Sequence of chain B:
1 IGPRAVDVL

Residue-level contacts at the interface:
Residue E163 in chain A is in contact with residue I1 in chain B (closest heavy-atom distance 4.1 Å).
Residue L95 in chain A contacts residue L9 in chain B (closest heavy-atom distance 4.4 Å).
Residue N70 in chain A contacts residue P3 in chain B (closest heavy-atom distance 3.1 Å).
Residue W147 in chain A is in contact with residue L9 in chain B (closest heavy-atom distance 4.1 Å).
Residue W114 in chain A interacts with residue R4 in chain B (closest heavy-atom distance 3.5 Å).
Residue S73 in chain A is in contact with residue V6 in chain B (closest heavy-atom distance 4.3 Å).
Residue S73 in chain A interacts with residue V8 in chain B (closest heavy-atom distance 4.1 Å).
Residue S73 in chain A contacts residue A5 in chain B (closest heavy-atom distance 3.3 Å).
Residue N70 in chain A interacts with residue R4 in chain B (closest heavy-atom distance 2.9 Å).
Residue R155 in chain A is in contact with residue D7 in chain B (closest heavy-atom distance 2.9 Å).
Residue Y7 in chain A is in contact with residue I1 in chain B (closest heavy-atom distance 3.2 Å).
Residue A81 in chain A is in contact with residue L9 in chain B (closest heavy-atom distance 4.3 Å).
Residue E63 in chain A contacts residue I1 in chain B (closest heavy-atom distance 3.5 Å).
Residue R66 in chain A contacts residue P3 in chain B (closest heavy-atom distance 2.9 Å).
Residue Y7 in chain A is in contact with residue G2 in chain B (closest heavy-atom distance 3.4 Å).
Residue R66 in chain A is in contact with residue G2 in chain B (closest heavy-atom distance 3.2 Å).
Residue T143 in chain A is in contact with residue L9 in chain B (closest heavy-atom distance 2.7 Å).
Residue Y7 in chain A contacts residue P3 in chain B (closest heavy-atom distance 3.7 Å).
Residue W147 in chain A interacts with residue V8 in chain B (closest heavy-atom distance 2.8 Å).
Residue D156 in chain A interacts with residue R4 in chain B (closest heavy-atom distance 4.9 Å).
Residue W147 in chain A interacts with residue D7 in chain B (closest heavy-atom distance 3.3 Å).
Residue Y159 in chain A is in contact with residue I1 in chain B (closest heavy-atom distance 2.8 Å).
Residue W167 in chain A contacts residue I1 in chain B (closest heavy-atom distance 3.4 Å).
Residue W114 in chain A is in contact with residue A5 in chain B (closest heavy-atom distance 4.3 Å).
Residue W97 in chain A interacts with residue R4 in chain B (closest heavy-atom distance 4.0 Å).
Residue N70 in chain A is in contact with residue V6 in chain B (closest heavy-atom distance 5.0 Å).
Residue K146 in chain A interacts with residue L9 in chain B (closest heavy-atom distance 3.0 Å).
Residue D77 in chain A contacts residue L9 in chain B (closest heavy-atom distance 2.9 Å).
Residue S73 in chain A interacts with residue R4 in chain B (closest heavy-atom distance 2.9 Å).
Residue R155 in chain A interacts with residue V6 in chain B (closest heavy-atom distance 3.7 Å).
Residue W114 in chain A interacts with residue P3 in chain B (closest heavy-atom distance 3.7 Å).
Residue D156 in chain A is in contact with residue D7 in chain B (closest heavy-atom distance 4.5 Å).
Residue Y84 in chain A interacts with residue L9 in chain B (closest heavy-atom distance 2.7 Å).
Residue Y159 in chain A contacts residue G2 in chain B (closest heavy-atom distance 3.4 Å).
Residue A152 in chain A interacts with residue D7 in chain B (closest heavy-atom distance 3.4 Å).
Residue L5 in chain A interacts with residue I1 in chain B (closest heavy-atom distance 4.2 Å).
Residue R66 in chain A interacts with residue R4 in chain B (closest heavy-atom distance 4.0 Å).
Residue V76 in chain A is in contact with residue V8 in chain B (closest heavy-atom distance 4.0 Å).
Residue Y59 in chain A contacts residue I1 in chain B (closest heavy-atom distance 3.6 Å).
Residue F74 in chain A is in contact with residue A5 in chain B (closest heavy-atom distance 3.9 Å).
Residue Y171 in chain A is in contact with residue I1 in chain B (closest heavy-atom distance 2.7 Å).
Residue G69 in chain A interacts with residue R4 in chain B (closest heavy-atom distance 3.5 Å).
Residue R62 in chain A is in contact with residue I1 in chain B (closest heavy-atom distance 3.5 Å).
Residue I142 in chain A contacts residue L9 in chain B (closest heavy-atom distance 4.7 Å).
Residue T143 in chain A interacts with residue V8 in chain B (closest heavy-atom distance 4.6 Å).
Residue A150 in chain A interacts with residue D7 in chain B (closest heavy-atom distance 3.6 Å).
Residue A99 in chain A contacts residue P3 in chain B (closest heavy-atom distance 4.1 Å).
Residue F116 in chain A is in contact with residue A5 in chain B (closest heavy-atom distance 4.4 Å).
Residue W97 in chain A contacts residue P3 in chain B (closest heavy-atom distance 3.1 Å).
Residue R66 in chain A interacts with residue I1 in chain B (closest heavy-atom distance 4.8 Å).
Residue F116 in chain A is in contact with residue L9 in chain B (closest heavy-atom distance 5.0 Å).
Residue Y123 in chain A is in contact with residue L9 in chain B (closest heavy-atom distance 3.9 Å).
Residue N70 in chain A interacts with residue A5 in chain B (closest heavy-atom distance 2.8 Å).
Residue D77 in chain A interacts with residue V8 in chain B (closest heavy-atom distance 3.2 Å).
Residue T80 in chain A is in contact with residue L9 in chain B (closest heavy-atom distance 3.5 Å).
Residue D77 in chain A contacts residue D7 in chain B (closest heavy-atom distance 4.7 Å).
Residue Y159 in chain A is in contact with residue P3 in chain B (closest heavy-atom distance 3.6 Å).
Residue E63 in chain A interacts with residue G2 in chain B (closest heavy-atom distance 3.0 Å).
Residue W97 in chain A contacts residue A5 in chain B (closest heavy-atom distance 3.6 Å).
Residue K146 in chain A interacts with residue V8 in chain B (closest heavy-atom distance 4.4 Å).

Sequence of chain A:
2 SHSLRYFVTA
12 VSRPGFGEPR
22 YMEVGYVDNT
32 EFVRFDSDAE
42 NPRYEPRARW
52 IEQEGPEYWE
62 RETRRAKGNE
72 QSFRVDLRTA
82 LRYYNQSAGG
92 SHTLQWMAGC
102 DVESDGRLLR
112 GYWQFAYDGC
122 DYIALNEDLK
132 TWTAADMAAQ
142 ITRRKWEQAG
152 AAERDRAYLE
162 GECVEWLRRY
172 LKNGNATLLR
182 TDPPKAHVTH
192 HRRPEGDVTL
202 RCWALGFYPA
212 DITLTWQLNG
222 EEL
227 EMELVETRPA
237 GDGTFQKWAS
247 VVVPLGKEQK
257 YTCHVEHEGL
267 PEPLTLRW

These two protein chains interact to form a complex.